This data describes a binding interaction between two proteins.

Sequence of the second protein:
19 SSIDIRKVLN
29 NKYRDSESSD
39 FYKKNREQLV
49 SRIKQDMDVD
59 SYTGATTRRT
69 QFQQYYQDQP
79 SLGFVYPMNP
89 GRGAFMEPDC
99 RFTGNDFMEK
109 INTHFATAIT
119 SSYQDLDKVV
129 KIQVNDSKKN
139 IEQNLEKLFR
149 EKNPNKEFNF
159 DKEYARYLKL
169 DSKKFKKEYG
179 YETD

Sequence of the first protein:
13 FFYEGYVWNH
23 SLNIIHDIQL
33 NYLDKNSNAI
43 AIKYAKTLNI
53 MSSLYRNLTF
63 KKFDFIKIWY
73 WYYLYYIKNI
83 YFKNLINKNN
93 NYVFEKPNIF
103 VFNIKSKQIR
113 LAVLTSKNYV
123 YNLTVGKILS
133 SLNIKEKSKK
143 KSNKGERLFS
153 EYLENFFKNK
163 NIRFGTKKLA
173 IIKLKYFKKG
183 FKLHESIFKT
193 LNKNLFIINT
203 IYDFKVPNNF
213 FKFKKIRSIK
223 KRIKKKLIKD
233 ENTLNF

Interface contacts:
Residue Y57 in the first protein is in contact with residue L124 in the second protein (closest heavy-atom distance 3.6 Å).
Residue W73 in the first protein interacts with residue S120 in the second protein (closest heavy-atom distance 3.9 Å).
Residue D36 in the first protein is in contact with residue N103 in the second protein (closest heavy-atom distance 3.9 Å).
Residue W71 in the first protein interacts with residue T115 in the second protein (closest heavy-atom distance 3.4 Å).
Residue V19 in the first protein contacts residue K129 in the second protein (closest heavy-atom distance 3.9 Å).
Residue Y72 in the first protein is in contact with residue A116 in the second protein (closest heavy-atom distance 3.4 Å).
Residue Y74 in the first protein interacts with residue R90 in the second protein (closest heavy-atom distance 3.4 Å).
Residue Y34 in the first protein is in contact with residue N110 in the second protein (closest heavy-atom distance 3.3 Å).
Residue H22 in the first protein interacts with residue Q122 in the second protein (closest heavy-atom distance 3.7 Å).
Residue Y72 in the first protein contacts residue S119 in the second protein (closest heavy-atom distance 3.1 Å).
Residue Y15 in the first protein interacts with residue V132 in the second protein (closest heavy-atom distance 3.4 Å).
Residue Y83 in the first protein is in contact with residue N110 in the second protein (closest heavy-atom distance 3.7 Å).
Residue I82 in the first protein is in contact with residue I109 in the second protein (closest heavy-atom distance 3.8 Å).
Residue W71 in the first protein is in contact with residue H112 in the second protein (closest heavy-atom distance 3.7 Å).
Residue K37 in the first protein interacts with residue N103 in the second protein (closest heavy-atom distance 3.3 Å).
Residue L35 in the first protein is in contact with residue M106 in the second protein (closest heavy-atom distance 3.5 Å).
Residue F14 in the first protein contacts residue D125 in the second protein (closest heavy-atom distance 3.6 Å).
Residue L60 in the first protein interacts with residue Q131 in the second protein (closest heavy-atom distance 3.4 Å).
Residue K37 in the first protein contacts residue T101 in the second protein (closest heavy-atom distance 3.9 Å).
Residue Y75 in the first protein contacts residue F113 in the second protein (closest heavy-atom distance 3.9 Å).
Residue H28 in the first protein contacts residue T115 in the second protein (closest heavy-atom distance 4.0 Å).
Residue I79 in the first protein interacts with residue I109 in the second protein (closest heavy-atom distance 3.7 Å).
Residue M53 in the first protein interacts with residue S120 in the second protein (closest heavy-atom distance 3.7 Å).
Residue Y18 in the first protein contacts residue K129 in the second protein (closest heavy-atom distance 2.8 Å).
Residue L35 in the first protein contacts residue N110 in the second protein (closest heavy-atom distance 3.7 Å).
Residue Y34 in the first protein contacts residue M106 in the second protein (closest heavy-atom distance 4.0 Å).
Residue Y75 in the first protein is in contact with residue H112 in the second protein (closest heavy-atom distance 3.5 Å).
Residue L60 in the first protein contacts residue V127 in the second protein (closest heavy-atom distance 4.1 Å).
Residue Y15 in the first protein contacts residue Y162 in the second protein (closest heavy-atom distance 3.9 Å).
Residue Y15 in the first protein interacts with residue F158 in the second protein (closest heavy-atom distance 4.1 Å).
Residue Y15 in the first protein interacts with residue K136 in the second protein (closest heavy-atom distance 3.5 Å).
Residue Y15 in the first protein is in contact with residue E140 in the second protein (closest heavy-atom distance 3.4 Å).
Residue Y75 in the first protein is in contact with residue T111 in the second protein (closest heavy-atom distance 3.4 Å).
Residue E16 in the first protein contacts residue D159 in the second protein (closest heavy-atom distance 3.6 Å).
Residue F65 in the first protein is in contact with residue R90 in the second protein (closest heavy-atom distance 3.7 Å).
Residue Y75 in the first protein is in contact with residue A92 in the second protein (closest heavy-atom distance 3.5 Å).
Residue H22 in the first protein contacts residue D125 in the second protein (closest heavy-atom distance 2.9 Å).
Residue Y83 in the first protein interacts with residue M106 in the second protein (closest heavy-atom distance 3.5 Å).
Residue L50 in the first protein interacts with residue Y121 in the second protein (closest heavy-atom distance 4.1 Å).
Residue Y74 in the first protein interacts with residue G89 in the second protein (closest heavy-atom distance 3.8 Å).
Residue G17 in the first protein interacts with residue K129 in the second protein (closest heavy-atom distance 3.8 Å).
Residue M53 in the first protein contacts residue L124 in the second protein (closest heavy-atom distance 3.2 Å).
Residue F65 in the first protein contacts residue N87 in the second protein (closest heavy-atom distance 3.1 Å).
Residue Y46 in the first protein contacts residue F113 in the second protein (closest heavy-atom distance 3.8 Å).
Residue Y75 in the first protein contacts residue K108 in the second protein (closest heavy-atom distance 3.9 Å).
Residue Y72 in the first protein is in contact with residue D123 in the second protein (closest heavy-atom distance 2.0 Å).
Residue L24 in the first protein is in contact with residue Y121 in the second protein (closest heavy-atom distance 3.9 Å).
Residue H28 in the first protein contacts residue T118 in the second protein (closest heavy-atom distance 3.5 Å).
Residue Y34 in the first protein interacts with residue E107 in the second protein (closest heavy-atom distance 3.4 Å).
Residue W71 in the first protein interacts with residue F93 in the second protein (closest heavy-atom distance 3.8 Å).
Residue Y75 in the first protein is in contact with residue I109 in the second protein (closest heavy-atom distance 2.1 Å).
Residue H22 in the first protein interacts with residue Y121 in the second protein (closest heavy-atom distance 3.5 Å).
Residue K37 in the first protein contacts residue G102 in the second protein (closest heavy-atom distance 2.9 Å).
Residue Y75 in the first protein is in contact with residue A116 in the second protein (closest heavy-atom distance 3.8 Å).
Residue K69 in the first protein interacts with residue G89 in the second protein (closest heavy-atom distance 4.0 Å).
Residue L32 in the first protein contacts residue A114 in the second protein (closest heavy-atom distance 4.0 Å).
Residue Y34 in the first protein is in contact with residue N103 in the second protein (closest heavy-atom distance 3.8 Å).
Residue M53 in the first protein interacts with residue Y121 in the second protein (closest heavy-atom distance 3.3 Å).
Residue L24 in the first protein interacts with residue T118 in the second protein (closest heavy-atom distance 3.5 Å).
Residue Y72 in the first protein interacts with residue S120 in the second protein (closest heavy-atom distance 3.5 Å).